These two protein chains interact to form a complex.

Residue-level contacts at the interface:
Residue L23 in chain B is in contact with residue V6 in chain A (closest heavy-atom distance 3.8 Å).
Residue L26 in chain B is in contact with residue T9 in chain A (closest heavy-atom distance 4.8 Å).
Residue L22 in chain B contacts residue L10 in chain A (closest heavy-atom distance 4.3 Å).
Residue L14 in chain B is in contact with residue V17 in chain A (closest heavy-atom distance 3.9 Å).
Residue L23 in chain B is in contact with residue M3 in chain A (closest heavy-atom distance 3.9 Å).
Residue Q24 in chain B contacts residue M3 in chain A (closest heavy-atom distance 4.8 Å).
Residue R11 in chain B contacts residue L14 in chain A (closest heavy-atom distance 3.8 Å).
Residue L14 in chain B contacts residue L14 in chain A (closest heavy-atom distance 3.8 Å).
Residue L23 in chain B is in contact with residue L10 in chain A (closest heavy-atom distance 3.6 Å).
Residue V19 in chain B interacts with residue L10 in chain A (closest heavy-atom distance 3.7 Å).
Residue T10 in chain B contacts residue N23 in chain A (closest heavy-atom distance 2.7 Å).
Residue R11 in chain B is in contact with residue E18 in chain A (closest heavy-atom distance 4.3 Å).
Residue V19 in chain B interacts with residue L14 in chain A (closest heavy-atom distance 3.8 Å).
Residue T10 in chain B interacts with residue E18 in chain A (closest heavy-atom distance 4.3 Å).
Residue L26 in chain B contacts residue V6 in chain A (closest heavy-atom distance 3.6 Å).
Residue L26 in chain B interacts with residue L10 in chain A (closest heavy-atom distance 4.2 Å).
Residue A27 in chain B is in contact with residue M3 in chain A (closest heavy-atom distance 4.3 Å).
Residue L23 in chain B is in contact with residue E7 in chain A (closest heavy-atom distance 3.9 Å).
Residue T10 in chain B contacts residue V17 in chain A (closest heavy-atom distance 4.0 Å).
Residue A30 in chain B contacts residue V6 in chain A (closest heavy-atom distance 4.4 Å).
Residue D15 in chain B contacts residue L14 in chain A (closest heavy-atom distance 4.4 Å).
Residue A27 in chain B contacts residue V6 in chain A (closest heavy-atom distance 4.0 Å).

Sequence of chain B:
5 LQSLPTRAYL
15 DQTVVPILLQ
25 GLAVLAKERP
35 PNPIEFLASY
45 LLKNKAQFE

Sequence of chain A:
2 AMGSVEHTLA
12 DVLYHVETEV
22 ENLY